Sequence of chain B:
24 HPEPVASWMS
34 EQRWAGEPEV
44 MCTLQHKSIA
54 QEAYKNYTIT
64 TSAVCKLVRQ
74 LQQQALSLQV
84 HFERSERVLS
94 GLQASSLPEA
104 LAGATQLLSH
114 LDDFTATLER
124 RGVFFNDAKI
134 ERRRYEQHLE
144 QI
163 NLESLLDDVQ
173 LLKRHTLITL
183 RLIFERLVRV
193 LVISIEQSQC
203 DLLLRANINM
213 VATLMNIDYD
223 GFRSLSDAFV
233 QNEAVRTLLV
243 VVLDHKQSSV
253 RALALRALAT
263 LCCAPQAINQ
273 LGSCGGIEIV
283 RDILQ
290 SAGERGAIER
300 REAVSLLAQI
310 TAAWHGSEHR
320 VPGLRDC

Interface contacts:
Residue I279 in chain A contacts residue R324 in chain B (closest heavy-atom distance 4.1 Å).
Residue R300 in chain A interacts with residue Q308 in chain B (closest heavy-atom distance 3.2 Å).
Residue E328 in chain A interacts with residue R283 in chain B (closest heavy-atom distance 4.3 Å).
Residue M44 in chain A is in contact with residue Y57 in chain B (closest heavy-atom distance 4.9 Å).
Residue A311 in chain A is in contact with residue R300 in chain B (closest heavy-atom distance 4.3 Å).
Residue L306 in chain A interacts with residue V320 in chain B (closest heavy-atom distance 4.6 Å).
Residue I297 in chain A interacts with residue N218 in chain B (closest heavy-atom distance 4.5 Å).
Residue W313 in chain A contacts residue R299 in chain B (closest heavy-atom distance 4.3 Å).
Residue Y57 in chain A is in contact with residue V43 in chain B (closest heavy-atom distance 4.5 Å).
Residue I279 in chain A contacts residue V320 in chain B (closest heavy-atom distance 4.8 Å).
Residue V331 in chain A interacts with residue I279 in chain B (closest heavy-atom distance 4.5 Å).
Residue A335 in chain A contacts residue G274 in chain B (closest heavy-atom distance 4.3 Å).
Residue K58 in chain A interacts with residue V43 in chain B (closest heavy-atom distance 4.0 Å).
Residue S304 in chain A contacts residue Q308 in chain B (closest heavy-atom distance 4.3 Å).
Residue Q308 in chain A is in contact with residue S304 in chain B (closest heavy-atom distance 4.0 Å).
Residue W313 in chain A is in contact with residue L286 in chain B (closest heavy-atom distance 3.8 Å).
Residue Q308 in chain A is in contact with residue R300 in chain B (closest heavy-atom distance 3.3 Å).
Residue D325 in chain A is in contact with residue Q287 in chain B (closest heavy-atom distance 3.6 Å).
Residue L286 in chain A is in contact with residue E317 in chain B (closest heavy-atom distance 4.6 Å).
Residue V303 in chain A is in contact with residue Q308 in chain B (closest heavy-atom distance 3.3 Å).
Residue A335 in chain A interacts with residue I279 in chain B (closest heavy-atom distance 3.6 Å).
Residue L286 in chain A interacts with residue H314 in chain B (closest heavy-atom distance 4.2 Å).
Residue V331 in chain A interacts with residue T310 in chain B (closest heavy-atom distance 3.9 Å).
Residue V43 in chain A interacts with residue R123 in chain B (closest heavy-atom distance 3.7 Å).
Residue V43 in chain A contacts residue R124 in chain B (closest heavy-atom distance 4.6 Å).
Residue T310 in chain A contacts residue V320 in chain B (closest heavy-atom distance 4.0 Å).
Residue T310 in chain A interacts with residue V303 in chain B (closest heavy-atom distance 4.9 Å).
Residue L306 in chain A contacts residue E317 in chain B (closest heavy-atom distance 3.7 Å).
Residue A307 in chain A is in contact with residue S304 in chain B (closest heavy-atom distance 3.6 Å).
Residue R299 in chain A contacts residue A311 in chain B (closest heavy-atom distance 3.1 Å).
Residue M44 in chain A interacts with residue K58 in chain B (closest heavy-atom distance 3.5 Å).
Residue V331 in chain A interacts with residue L306 in chain B (closest heavy-atom distance 4.4 Å).
Residue A311 in chain A interacts with residue V303 in chain B (closest heavy-atom distance 4.1 Å).
Residue V320 in chain A interacts with residue L323 in chain B (closest heavy-atom distance 4.0 Å).
Residue L323 in chain A contacts residue R319 in chain B (closest heavy-atom distance 4.8 Å).
Residue I279 in chain A is in contact with residue P321 in chain B (closest heavy-atom distance 3.7 Å).
Residue A332 in chain A is in contact with residue I279 in chain B (closest heavy-atom distance 3.9 Å).
Residue E328 in chain A interacts with residue L306 in chain B (closest heavy-atom distance 4.7 Å).
Residue I297 in chain A contacts residue I219 in chain B (closest heavy-atom distance 4.6 Å).
Residue V303 in chain A is in contact with residue A311 in chain B (closest heavy-atom distance 4.7 Å).
Residue A307 in chain A interacts with residue V303 in chain B (closest heavy-atom distance 3.6 Å).
Residue C265 in chain A interacts with residue R300 in chain B (closest heavy-atom distance 3.8 Å).
Residue R283 in chain A contacts residue H318 in chain B (closest heavy-atom distance 3.9 Å).
Residue A307 in chain A interacts with residue A307 in chain B (closest heavy-atom distance 4.1 Å).
Residue R300 in chain A interacts with residue C265 in chain B (closest heavy-atom distance 3.4 Å).
Residue E328 in chain A is in contact with residue I279 in chain B (closest heavy-atom distance 4.6 Å).
Residue N218 in chain A contacts residue R258 in chain B (closest heavy-atom distance 5.0 Å).
Residue R299 in chain A is in contact with residue H314 in chain B (closest heavy-atom distance 4.9 Å).
Residue W313 in chain A interacts with residue V303 in chain B (closest heavy-atom distance 4.8 Å).
Residue R283 in chain A interacts with residue E317 in chain B (closest heavy-atom distance 4.8 Å).
Residue V303 in chain A contacts residue A307 in chain B (closest heavy-atom distance 4.1 Å).
Residue R283 in chain A is in contact with residue P321 in chain B (closest heavy-atom distance 3.7 Å).
Residue A327 in chain A contacts residue S316 in chain B (closest heavy-atom distance 4.3 Å).

This data describes a binding interaction between two proteins.

Sequence of chain A:
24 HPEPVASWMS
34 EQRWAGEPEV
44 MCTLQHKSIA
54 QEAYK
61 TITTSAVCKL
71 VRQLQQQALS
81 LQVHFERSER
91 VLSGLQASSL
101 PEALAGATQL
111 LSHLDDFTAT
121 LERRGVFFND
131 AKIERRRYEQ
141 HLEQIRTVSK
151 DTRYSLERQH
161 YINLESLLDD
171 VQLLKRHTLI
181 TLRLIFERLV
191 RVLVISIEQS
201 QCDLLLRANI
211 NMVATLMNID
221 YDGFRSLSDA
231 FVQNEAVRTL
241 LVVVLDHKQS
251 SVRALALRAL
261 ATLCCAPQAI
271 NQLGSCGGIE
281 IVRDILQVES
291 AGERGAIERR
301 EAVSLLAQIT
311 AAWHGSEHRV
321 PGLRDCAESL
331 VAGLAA